Sequence of protein 2:
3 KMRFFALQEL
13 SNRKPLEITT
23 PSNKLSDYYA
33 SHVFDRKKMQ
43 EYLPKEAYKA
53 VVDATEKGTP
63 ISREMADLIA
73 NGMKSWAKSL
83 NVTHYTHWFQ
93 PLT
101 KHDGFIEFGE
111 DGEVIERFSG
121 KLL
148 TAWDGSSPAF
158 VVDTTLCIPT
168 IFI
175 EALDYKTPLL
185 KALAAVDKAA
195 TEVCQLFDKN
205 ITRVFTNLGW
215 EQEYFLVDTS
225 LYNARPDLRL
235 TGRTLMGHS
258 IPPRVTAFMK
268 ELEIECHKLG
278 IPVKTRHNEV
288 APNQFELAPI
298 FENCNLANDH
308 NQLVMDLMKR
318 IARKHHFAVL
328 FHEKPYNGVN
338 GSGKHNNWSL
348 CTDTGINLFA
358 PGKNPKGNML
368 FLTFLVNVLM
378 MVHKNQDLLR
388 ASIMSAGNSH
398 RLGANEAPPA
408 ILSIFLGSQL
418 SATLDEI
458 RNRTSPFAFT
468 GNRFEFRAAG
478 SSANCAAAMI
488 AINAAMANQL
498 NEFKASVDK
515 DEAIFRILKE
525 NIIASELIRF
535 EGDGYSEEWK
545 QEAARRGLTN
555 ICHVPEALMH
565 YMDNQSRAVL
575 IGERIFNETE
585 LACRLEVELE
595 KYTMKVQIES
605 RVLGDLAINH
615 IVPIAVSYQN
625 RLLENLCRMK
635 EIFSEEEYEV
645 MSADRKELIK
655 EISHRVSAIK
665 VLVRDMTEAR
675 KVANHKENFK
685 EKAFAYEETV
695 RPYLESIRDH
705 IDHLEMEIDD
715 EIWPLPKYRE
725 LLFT

Residue-level contacts at the interface:
Residue E709 in protein 1 contacts residue N613 in protein 2 (closest heavy-atom distance 3.0 Å).
Residue Q10 in protein 1 interacts with residue F7 in protein 2 (closest heavy-atom distance 3.2 Å).
Residue D648 in protein 1 is in contact with residue S661 in protein 2 (closest heavy-atom distance 3.4 Å).
Residue S13 in protein 1 interacts with residue E11 in protein 2 (closest heavy-atom distance 3.0 Å).
Residue I712 in protein 1 interacts with residue N613 in protein 2 (closest heavy-atom distance 3.0 Å).
Residue N629 in protein 1 contacts residue L627 in protein 2 (closest heavy-atom distance 3.4 Å).
Residue K281 in protein 1 is in contact with residue D103 in protein 2 (closest heavy-atom distance 3.2 Å).
Residue R723 in protein 1 contacts residue H614 in protein 2 (closest heavy-atom distance 3.3 Å).
Residue D713 in protein 1 contacts residue P617 in protein 2 (closest heavy-atom distance 3.3 Å).
Residue N25 in protein 1 contacts residue K80 in protein 2 (closest heavy-atom distance 3.1 Å).
Residue K281 in protein 1 contacts residue I106 in protein 2 (closest heavy-atom distance 3.1 Å).
Residue S13 in protein 1 is in contact with residue F7 in protein 2 (closest heavy-atom distance 3.6 Å).
Residue D713 in protein 1 is in contact with residue N613 in protein 2 (closest heavy-atom distance 3.5 Å).
Residue E635 in protein 1 contacts residue C631 in protein 2 (closest heavy-atom distance 3.2 Å).
Residue R632 in protein 1 interacts with residue E628 in protein 2 (closest heavy-atom distance 3.5 Å).
Residue H284 in protein 1 is in contact with residue K101 in protein 2 (closest heavy-atom distance 3.3 Å).
Residue R283 in protein 1 contacts residue H102 in protein 2 (closest heavy-atom distance 3.1 Å).
Residue M710 in protein 1 is in contact with residue I612 in protein 2 (closest heavy-atom distance 3.2 Å).
Residue P279 in protein 1 contacts residue I106 in protein 2 (closest heavy-atom distance 3.6 Å).
Residue T728 in protein 1 contacts residue R233 in protein 2 (closest heavy-atom distance 2.8 Å).
Residue K281 in protein 1 interacts with residue E107 in protein 2 (closest heavy-atom distance 3.7 Å).
Residue D714 in protein 1 contacts residue N613 in protein 2 (closest heavy-atom distance 3.1 Å).
Residue S13 in protein 1 contacts residue S224 in protein 2 (closest heavy-atom distance 3.5 Å).
Residue R625 in protein 1 is in contact with residue P617 in protein 2 (closest heavy-atom distance 3.1 Å).
Residue Y622 in protein 1 interacts with residue P617 in protein 2 (closest heavy-atom distance 3.6 Å).
Residue Y31 in protein 1 is in contact with residue F108 in protein 2 (closest heavy-atom distance 3.7 Å).
Residue V280 in protein 1 interacts with residue I106 in protein 2 (closest heavy-atom distance 3.7 Å).
Residue R649 in protein 1 contacts residue K664 in protein 2 (closest heavy-atom distance 2.8 Å).
Residue I636 in protein 1 interacts with residue C631 in protein 2 (closest heavy-atom distance 3.6 Å).
Residue M645 in protein 1 is in contact with residue K654 in protein 2 (closest heavy-atom distance 3.3 Å).
Residue F727 in protein 1 contacts residue R233 in protein 2 (closest heavy-atom distance 3.6 Å).
Residue T728 in protein 1 interacts with residue N227 in protein 2 (closest heavy-atom distance 3.0 Å).
Residue L9 in protein 1 interacts with residue M4 in protein 2 (closest heavy-atom distance 3.3 Å).
Residue Y31 in protein 1 is in contact with residue V114 in protein 2 (closest heavy-atom distance 3.3 Å).
Residue K26 in protein 1 interacts with residue E116 in protein 2 (closest heavy-atom distance 3.6 Å).
Residue N629 in protein 1 is in contact with residue Q623 in protein 2 (closest heavy-atom distance 3.0 Å).
Residue I636 in protein 1 is in contact with residue K650 in protein 2 (closest heavy-atom distance 3.6 Å).
Residue P260 in protein 1 contacts residue R320 in protein 2 (closest heavy-atom distance 3.1 Å).
Residue N25 in protein 1 is in contact with residue N83 in protein 2 (closest heavy-atom distance 3.3 Å).
Residue K281 in protein 1 is in contact with residue F105 in protein 2 (closest heavy-atom distance 3.7 Å).
Residue K281 in protein 1 interacts with residue H102 in protein 2 (closest heavy-atom distance 3.6 Å).
Residue R649 in protein 1 is in contact with residue Q623 in protein 2 (closest heavy-atom distance 3.7 Å).
Residue R283 in protein 1 is in contact with residue H86 in protein 2 (closest heavy-atom distance 3.7 Å).
Residue N14 in protein 1 interacts with residue H323 in protein 2 (closest heavy-atom distance 3.5 Å).
Residue T282 in protein 1 contacts residue H102 in protein 2 (closest heavy-atom distance 3.0 Å).
Residue N629 in protein 1 contacts residue N624 in protein 2 (closest heavy-atom distance 3.1 Å).
Residue E715 in protein 1 contacts residue K3 in protein 2 (closest heavy-atom distance 2.9 Å).
Residue K281 in protein 1 interacts with residue G104 in protein 2 (closest heavy-atom distance 3.0 Å).
Residue N14 in protein 1 contacts residue E11 in protein 2 (closest heavy-atom distance 3.0 Å).
Residue L27 in protein 1 is in contact with residue E116 in protein 2 (closest heavy-atom distance 2.7 Å).
Residue F637 in protein 1 contacts residue K654 in protein 2 (closest heavy-atom distance 3.5 Å).
Residue R625 in protein 1 is in contact with residue N624 in protein 2 (closest heavy-atom distance 3.6 Å).
Residue R625 in protein 1 is in contact with residue S621 in protein 2 (closest heavy-atom distance 2.6 Å).
Residue E635 in protein 1 interacts with residue K634 in protein 2 (closest heavy-atom distance 3.6 Å).
Residue E270 in protein 1 is in contact with residue H86 in protein 2 (closest heavy-atom distance 3.0 Å).
Residue M710 in protein 1 contacts residue N613 in protein 2 (closest heavy-atom distance 2.7 Å).
Residue Q10 in protein 1 contacts residue M4 in protein 2 (closest heavy-atom distance 3.7 Å).
Residue D714 in protein 1 interacts with residue H614 in protein 2 (closest heavy-atom distance 3.2 Å).
Residue T282 in protein 1 is in contact with residue D103 in protein 2 (closest heavy-atom distance 2.9 Å).
Residue I636 in protein 1 interacts with residue Y642 in protein 2 (closest heavy-atom distance 3.5 Å).

This data describes a binding interaction between two proteins.

Sequence of protein 1:
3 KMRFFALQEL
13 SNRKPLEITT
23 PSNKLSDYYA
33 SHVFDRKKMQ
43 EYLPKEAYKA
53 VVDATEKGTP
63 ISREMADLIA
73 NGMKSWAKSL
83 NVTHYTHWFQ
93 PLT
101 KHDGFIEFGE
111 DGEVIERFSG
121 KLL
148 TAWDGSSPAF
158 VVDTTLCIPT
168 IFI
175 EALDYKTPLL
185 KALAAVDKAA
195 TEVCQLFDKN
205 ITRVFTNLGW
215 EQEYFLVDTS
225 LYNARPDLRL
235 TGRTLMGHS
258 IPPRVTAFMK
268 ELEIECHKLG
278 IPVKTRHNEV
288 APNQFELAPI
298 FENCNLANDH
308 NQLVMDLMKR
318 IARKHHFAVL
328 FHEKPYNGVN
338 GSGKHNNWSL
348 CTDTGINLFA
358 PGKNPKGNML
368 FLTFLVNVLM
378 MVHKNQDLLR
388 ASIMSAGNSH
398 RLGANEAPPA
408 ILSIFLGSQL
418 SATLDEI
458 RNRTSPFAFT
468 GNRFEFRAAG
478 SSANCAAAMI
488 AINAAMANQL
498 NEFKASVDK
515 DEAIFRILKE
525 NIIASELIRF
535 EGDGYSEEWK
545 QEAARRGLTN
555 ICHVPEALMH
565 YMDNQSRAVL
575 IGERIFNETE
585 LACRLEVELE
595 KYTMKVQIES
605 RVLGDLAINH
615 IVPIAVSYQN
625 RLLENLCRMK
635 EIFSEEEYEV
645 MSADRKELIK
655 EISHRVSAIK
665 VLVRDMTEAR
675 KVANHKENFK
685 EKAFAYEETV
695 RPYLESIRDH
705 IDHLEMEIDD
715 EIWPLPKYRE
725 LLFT